Sequence of protein 1:
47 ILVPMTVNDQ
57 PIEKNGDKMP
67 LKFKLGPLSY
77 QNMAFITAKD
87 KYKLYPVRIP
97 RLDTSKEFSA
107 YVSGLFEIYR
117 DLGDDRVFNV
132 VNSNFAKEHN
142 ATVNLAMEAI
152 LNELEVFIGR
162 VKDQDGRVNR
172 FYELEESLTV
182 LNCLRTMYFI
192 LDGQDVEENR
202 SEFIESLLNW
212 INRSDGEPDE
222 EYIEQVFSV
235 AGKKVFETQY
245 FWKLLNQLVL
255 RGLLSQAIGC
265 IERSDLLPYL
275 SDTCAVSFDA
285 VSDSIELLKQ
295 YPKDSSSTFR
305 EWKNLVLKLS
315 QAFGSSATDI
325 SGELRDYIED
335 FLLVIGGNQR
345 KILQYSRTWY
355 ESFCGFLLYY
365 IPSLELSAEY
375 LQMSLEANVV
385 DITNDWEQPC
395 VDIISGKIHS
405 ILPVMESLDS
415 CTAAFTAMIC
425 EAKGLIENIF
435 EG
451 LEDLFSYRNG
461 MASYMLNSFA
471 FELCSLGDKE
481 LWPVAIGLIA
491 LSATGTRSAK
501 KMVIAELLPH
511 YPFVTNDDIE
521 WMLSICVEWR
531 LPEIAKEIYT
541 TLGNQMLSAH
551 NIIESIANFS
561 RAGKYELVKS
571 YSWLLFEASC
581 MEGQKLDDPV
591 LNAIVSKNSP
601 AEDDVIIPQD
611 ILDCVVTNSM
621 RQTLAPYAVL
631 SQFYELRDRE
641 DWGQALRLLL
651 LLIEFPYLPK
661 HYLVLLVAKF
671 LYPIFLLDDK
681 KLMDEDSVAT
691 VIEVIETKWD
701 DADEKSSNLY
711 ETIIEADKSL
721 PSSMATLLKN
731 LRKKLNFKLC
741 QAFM

This data describes a binding interaction between two proteins.

Residue-level contacts at the interface:
Residue S468 in protein 1 interacts with residue T317 in protein 2 (closest heavy-atom distance 3.3 Å).
Residue Y76 in protein 1 contacts residue R22 in protein 2 (closest heavy-atom distance 3.2 Å).
Residue M79 in protein 1 contacts residue Y17 in protein 2 (closest heavy-atom distance 3.4 Å).
Residue K68 in protein 1 is in contact with residue S309 in protein 2 (closest heavy-atom distance 3.4 Å).
Residue E472 in protein 1 contacts residue I318 in protein 2 (closest heavy-atom distance 3.3 Å).
Residue F471 in protein 1 is in contact with residue I224 in protein 2 (closest heavy-atom distance 3.2 Å).
Residue G477 in protein 1 contacts residue R22 in protein 2 (closest heavy-atom distance 3.2 Å).
Residue Y88 in protein 1 contacts residue D10 in protein 2 (closest heavy-atom distance 3.3 Å).
Residue K85 in protein 1 interacts with residue D10 in protein 2 (closest heavy-atom distance 3.2 Å).
Residue V49 in protein 1 is in contact with residue S343 in protein 2 (closest heavy-atom distance 3.1 Å).
Residue T83 in protein 1 interacts with residue H13 in protein 2 (closest heavy-atom distance 3.2 Å).
Residue P92 in protein 1 interacts with residue M1 in protein 2 (closest heavy-atom distance 2.8 Å).
Residue Q545 in protein 1 contacts residue Y68 in protein 2 (closest heavy-atom distance 3.1 Å).
Residue D453 in protein 1 contacts residue G225 in protein 2 (closest heavy-atom distance 3.4 Å).
Residue Y464 in protein 1 contacts residue Y335 in protein 2 (closest heavy-atom distance 3.2 Å).
Residue S548 in protein 1 is in contact with residue P142 in protein 2 (closest heavy-atom distance 3.1 Å).
Residue P57 in protein 1 contacts residue T346 in protein 2 (closest heavy-atom distance 3.4 Å).
Residue L90 in protein 1 contacts residue S6 in protein 2 (closest heavy-atom distance 3.3 Å).
Residue L71 in protein 1 contacts residue S311 in protein 2 (closest heavy-atom distance 3.2 Å).
Residue I433 in protein 1 interacts with residue Y335 in protein 2 (closest heavy-atom distance 3.3 Å).
Residue E506 in protein 1 is in contact with residue P175 in protein 2 (closest heavy-atom distance 2.8 Å).
Residue F455 in protein 1 is in contact with residue Y228 in protein 2 (closest heavy-atom distance 3.0 Å).
Residue E452 in protein 1 contacts residue K248 in protein 2 (closest heavy-atom distance 3.3 Å).
Residue S475 in protein 1 interacts with residue N313 in protein 2 (closest heavy-atom distance 3.2 Å).
Residue F455 in protein 1 is in contact with residue G225 in protein 2 (closest heavy-atom distance 3.1 Å).
Residue N61 in protein 1 is in contact with residue G326 in protein 2 (closest heavy-atom distance 3.1 Å).
Residue E410 in protein 1 interacts with residue A333 in protein 2 (closest heavy-atom distance 2.9 Å).
Residue F81 in protein 1 contacts residue H13 in protein 2 (closest heavy-atom distance 3.2 Å).
Residue P73 in protein 1 interacts with residue D18 in protein 2 (closest heavy-atom distance 3.3 Å).
Residue K501 in protein 1 is in contact with residue F178 in protein 2 (closest heavy-atom distance 3.3 Å).
Residue S411 in protein 1 contacts residue M342 in protein 2 (closest heavy-atom distance 3.4 Å).
Residue F69 in protein 1 interacts with residue S311 in protein 2 (closest heavy-atom distance 3.3 Å).
Residue Y457 in protein 1 is in contact with residue Y335 in protein 2 (closest heavy-atom distance 3.2 Å).
Residue L454 in protein 1 interacts with residue G225 in protein 2 (closest heavy-atom distance 3.1 Å).
Residue L67 in protein 1 contacts residue A322 in protein 2 (closest heavy-atom distance 3.4 Å).
Residue D55 in protein 1 is in contact with residue M1 in protein 2 (closest heavy-atom distance 2.8 Å).
Residue F69 in protein 1 is in contact with residue S309 in protein 2 (closest heavy-atom distance 2.9 Å).
Residue H510 in protein 1 contacts residue S65 in protein 2 (closest heavy-atom distance 3.2 Å).
Residue L67 in protein 1 contacts residue G326 in protein 2 (closest heavy-atom distance 3.4 Å).
Residue T83 in protein 1 is in contact with residue V12 in protein 2 (closest heavy-atom distance 3.3 Å).
Residue F69 in protein 1 contacts residue S320 in protein 2 (closest heavy-atom distance 3.3 Å).
Residue H510 in protein 1 interacts with residue F19 in protein 2 (closest heavy-atom distance 3.2 Å).
Residue D55 in protein 1 is in contact with residue P3 in protein 2 (closest heavy-atom distance 3.1 Å).
Residue L67 in protein 1 interacts with residue G323 in protein 2 (closest heavy-atom distance 3.0 Å).
Residue K64 in protein 1 interacts with residue D324 in protein 2 (closest heavy-atom distance 3.4 Å).
Residue P512 in protein 1 interacts with residue E67 in protein 2 (closest heavy-atom distance 3.0 Å).
Residue Q545 in protein 1 interacts with residue E67 in protein 2 (closest heavy-atom distance 3.2 Å).
Residue M79 in protein 1 interacts with residue W45 in protein 2 (closest heavy-atom distance 3.2 Å).
Residue M51 in protein 1 is in contact with residue V328 in protein 2 (closest heavy-atom distance 3.3 Å).
Residue N544 in protein 1 is in contact with residue Y68 in protein 2 (closest heavy-atom distance 3.2 Å).
Residue D453 in protein 1 interacts with residue R226 in protein 2 (closest heavy-atom distance 3.1 Å).
Residue S456 in protein 1 contacts residue Y335 in protein 2 (closest heavy-atom distance 3.4 Å).
Residue K89 in protein 1 is in contact with residue F4 in protein 2 (closest heavy-atom distance 3.4 Å).
Residue Y464 in protein 1 interacts with residue T334 in protein 2 (closest heavy-atom distance 3.0 Å).
Residue E537 in protein 1 contacts residue F178 in protein 2 (closest heavy-atom distance 3.1 Å).
Residue N78 in protein 1 interacts with residue Y17 in protein 2 (closest heavy-atom distance 3.1 Å).
Residue E472 in protein 1 is in contact with residue T317 in protein 2 (closest heavy-atom distance 3.3 Å).
Residue L90 in protein 1 is in contact with residue F4 in protein 2 (closest heavy-atom distance 3.2 Å).
Residue Q77 in protein 1 is in contact with residue L38 in protein 2 (closest heavy-atom distance 3.2 Å).
Residue M65 in protein 1 contacts residue D324 in protein 2 (closest heavy-atom distance 3.0 Å).

Sequence of protein 2:
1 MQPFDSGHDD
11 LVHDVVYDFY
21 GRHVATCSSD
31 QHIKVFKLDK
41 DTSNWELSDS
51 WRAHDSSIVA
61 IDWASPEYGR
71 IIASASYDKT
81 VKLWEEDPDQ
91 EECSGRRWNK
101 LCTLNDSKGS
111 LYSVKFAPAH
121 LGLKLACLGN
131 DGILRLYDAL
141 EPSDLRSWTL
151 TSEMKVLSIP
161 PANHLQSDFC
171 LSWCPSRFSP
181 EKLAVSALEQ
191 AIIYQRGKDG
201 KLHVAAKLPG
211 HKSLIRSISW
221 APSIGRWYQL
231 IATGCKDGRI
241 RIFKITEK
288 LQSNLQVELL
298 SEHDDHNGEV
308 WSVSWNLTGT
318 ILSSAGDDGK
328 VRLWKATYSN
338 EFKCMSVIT